The following describes two proteins that form a bound complex.

Interface contacts:
Residue R183 in the first protein interacts with residue D92 in the second protein (closest heavy-atom distance 3.1 Å).
Residue Y37 in the first protein interacts with residue E63 in the second protein (closest heavy-atom distance 4.2 Å).
Residue S57 in the first protein is in contact with residue E59 in the second protein (closest heavy-atom distance 4.0 Å).
Residue R236 in the first protein contacts residue N91 in the second protein (closest heavy-atom distance 3.1 Å).
Residue R236 in the first protein contacts residue D92 in the second protein (closest heavy-atom distance 3.5 Å).
Residue D188 in the first protein contacts residue K93 in the second protein (closest heavy-atom distance 3.4 Å).
Residue W166 in the first protein is in contact with residue K93 in the second protein (closest heavy-atom distance 4.4 Å).
Residue P61 in the first protein is in contact with residue S99 in the second protein (closest heavy-atom distance 4.7 Å).
Residue S165 in the first protein interacts with residue L94 in the second protein (closest heavy-atom distance 4.3 Å).
Residue R35 in the first protein is in contact with residue D124 in the second protein (closest heavy-atom distance 5.0 Å).
Residue L234 in the first protein contacts residue Y97 in the second protein (closest heavy-atom distance 3.9 Å).
Residue S164 in the first protein interacts with residue L94 in the second protein (closest heavy-atom distance 3.6 Å).
Residue Y185 in the first protein interacts with residue L94 in the second protein (closest heavy-atom distance 4.4 Å).
Residue R58 in the first protein interacts with residue L61 in the second protein (closest heavy-atom distance 4.1 Å).
Residue L59 in the first protein contacts residue S99 in the second protein (closest heavy-atom distance 4.5 Å).
Residue L234 in the first protein is in contact with residue L94 in the second protein (closest heavy-atom distance 3.2 Å).
Residue Y37 in the first protein contacts residue I65 in the second protein (closest heavy-atom distance 4.9 Å).
Residue L235 in the first protein interacts with residue E63 in the second protein (closest heavy-atom distance 4.8 Å).
Residue Y55 in the first protein is in contact with residue K62 in the second protein (closest heavy-atom distance 3.1 Å).
Residue L59 in the first protein interacts with residue Y103 in the second protein (closest heavy-atom distance 4.9 Å).
Residue R58 in the first protein interacts with residue E63 in the second protein (closest heavy-atom distance 3.3 Å).
Residue S232 in the first protein is in contact with residue L94 in the second protein (closest heavy-atom distance 4.2 Å).
Residue R236 in the first protein interacts with residue I65 in the second protein (closest heavy-atom distance 3.8 Å).
Residue L234 in the first protein interacts with residue P95 in the second protein (closest heavy-atom distance 3.8 Å).
Residue R35 in the first protein contacts residue S126 in the second protein (closest heavy-atom distance 3.5 Å).
Residue R236 in the first protein is in contact with residue L94 in the second protein (closest heavy-atom distance 4.0 Å).
Residue Y55 in the first protein contacts residue E63 in the second protein (closest heavy-atom distance 3.6 Å).
Residue Y185 in the first protein interacts with residue K93 in the second protein (closest heavy-atom distance 3.5 Å).
Residue Y54 in the first protein interacts with residue Y97 in the second protein (closest heavy-atom distance 4.0 Å).
Residue Y37 in the first protein is in contact with residue D67 in the second protein (closest heavy-atom distance 4.1 Å).
Residue Y54 in the first protein interacts with residue Y103 in the second protein (closest heavy-atom distance 4.0 Å).
Residue W166 in the first protein is in contact with residue L94 in the second protein (closest heavy-atom distance 4.1 Å).
Residue R58 in the first protein contacts residue Y103 in the second protein (closest heavy-atom distance 4.0 Å).
Residue T56 in the first protein is in contact with residue L61 in the second protein (closest heavy-atom distance 4.5 Å).
Residue R58 in the first protein contacts residue D57 in the second protein (closest heavy-atom distance 2.8 Å).
Residue S57 in the first protein interacts with residue L61 in the second protein (closest heavy-atom distance 4.1 Å).
Residue R35 in the first protein interacts with residue D67 in the second protein (closest heavy-atom distance 3.1 Å).
Residue W166 in the first protein is in contact with residue D92 in the second protein (closest heavy-atom distance 3.0 Å).
Residue R58 in the first protein is in contact with residue I55 in the second protein (closest heavy-atom distance 3.3 Å).
Residue Y37 in the first protein interacts with residue V64 in the second protein (closest heavy-atom distance 3.0 Å).
Residue R58 in the first protein interacts with residue K62 in the second protein (closest heavy-atom distance 4.6 Å).
Residue P61 in the first protein interacts with residue Y97 in the second protein (closest heavy-atom distance 3.6 Å).
Residue R58 in the first protein contacts residue E59 in the second protein (closest heavy-atom distance 5.0 Å).
Residue L234 in the first protein interacts with residue L96 in the second protein (closest heavy-atom distance 4.5 Å).
Residue L235 in the first protein interacts with residue Y97 in the second protein (closest heavy-atom distance 3.8 Å).
Residue Y237 in the first protein interacts with residue E63 in the second protein (closest heavy-atom distance 2.8 Å).
Residue Q60 in the first protein contacts residue Y97 in the second protein (closest heavy-atom distance 3.0 Å).
Residue S57 in the first protein contacts residue D57 in the second protein (closest heavy-atom distance 4.8 Å).
Residue Y54 in the first protein contacts residue E63 in the second protein (closest heavy-atom distance 4.7 Å).
Residue L235 in the first protein interacts with residue L94 in the second protein (closest heavy-atom distance 3.6 Å).
Residue R35 in the first protein contacts residue N128 in the second protein (closest heavy-atom distance 3.4 Å).
Residue Y55 in the first protein is in contact with residue L61 in the second protein (closest heavy-atom distance 3.3 Å).
Residue Y55 in the first protein contacts residue V64 in the second protein (closest heavy-atom distance 4.9 Å).
Residue N36 in the first protein interacts with residue L61 in the second protein (closest heavy-atom distance 3.6 Å).
Residue R236 in the first protein is in contact with residue Y90 in the second protein (closest heavy-atom distance 4.7 Å).
Residue R58 in the first protein contacts residue S99 in the second protein (closest heavy-atom distance 5.0 Å).
Residue Y54 in the first protein interacts with residue S99 in the second protein (closest heavy-atom distance 2.8 Å).
Residue G233 in the first protein contacts residue L94 in the second protein (closest heavy-atom distance 4.2 Å).
Residue D190 in the first protein contacts residue K93 in the second protein (closest heavy-atom distance 2.9 Å).

Sequence of the first protein:
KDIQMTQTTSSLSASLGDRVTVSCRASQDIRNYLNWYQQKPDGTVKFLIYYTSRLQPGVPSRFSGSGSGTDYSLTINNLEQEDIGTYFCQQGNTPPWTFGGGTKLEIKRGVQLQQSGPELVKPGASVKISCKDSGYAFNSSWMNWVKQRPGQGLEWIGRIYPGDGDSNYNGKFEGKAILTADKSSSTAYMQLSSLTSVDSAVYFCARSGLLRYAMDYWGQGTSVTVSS

Sequence of the second protein:
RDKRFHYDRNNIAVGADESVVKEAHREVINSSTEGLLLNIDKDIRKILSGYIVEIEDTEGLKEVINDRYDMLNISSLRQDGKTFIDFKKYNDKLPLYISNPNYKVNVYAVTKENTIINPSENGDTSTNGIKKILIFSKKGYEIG